Contacts between the two chains:
Residue N77 in the second protein interacts with residue S8 in the first protein (closest heavy-atom distance 3.3 Å).
Residue E76 in the second protein interacts with residue S8 in the first protein (closest heavy-atom distance 4.1 Å).
Residue M45 in the second protein is in contact with residue S2 in the first protein (closest heavy-atom distance 4.3 Å).
Residue Y99 in the second protein contacts residue S2 in the first protein (closest heavy-atom distance 3.4 Å).
Residue Y159 in the second protein contacts residue S2 in the first protein (closest heavy-atom distance 3.5 Å).
Residue L156 in the second protein contacts residue V5 in the first protein (closest heavy-atom distance 3.8 Å).
Residue M5 in the second protein interacts with residue L1 in the first protein (closest heavy-atom distance 3.8 Å).
Residue L163 in the second protein contacts residue L1 in the first protein (closest heavy-atom distance 4.2 Å).
Residue Y159 in the second protein contacts residue P4 in the first protein (closest heavy-atom distance 3.6 Å).
Residue N66 in the second protein interacts with residue S2 in the first protein (closest heavy-atom distance 2.8 Å).
Residue W147 in the second protein contacts residue F9 in the first protein (closest heavy-atom distance 3.9 Å).
Residue N66 in the second protein interacts with residue P4 in the first protein (closest heavy-atom distance 3.4 Å).
Residue Y159 in the second protein is in contact with residue L1 in the first protein (closest heavy-atom distance 2.7 Å).
Residue Y84 in the second protein is in contact with residue F9 in the first protein (closest heavy-atom distance 2.8 Å).
Residue L156 in the second protein is in contact with residue K7 in the first protein (closest heavy-atom distance 3.5 Å).
Residue T73 in the second protein is in contact with residue S8 in the first protein (closest heavy-atom distance 3.9 Å).
Residue V152 in the second protein is in contact with residue K7 in the first protein (closest heavy-atom distance 3.7 Å).
Residue Y7 in the second protein interacts with residue L1 in the first protein (closest heavy-atom distance 2.9 Å).
Residue N66 in the second protein interacts with residue S3 in the first protein (closest heavy-atom distance 3.1 Å).
Residue T143 in the second protein contacts residue F9 in the first protein (closest heavy-atom distance 2.9 Å).
Residue Y74 in the second protein interacts with residue F9 in the first protein (closest heavy-atom distance 4.0 Å).
Residue S70 in the second protein interacts with residue S3 in the first protein (closest heavy-atom distance 4.7 Å).
Residue M67 in the second protein interacts with residue S2 in the first protein (closest heavy-atom distance 3.4 Å).
Residue L163 in the second protein is in contact with residue P4 in the first protein (closest heavy-atom distance 4.5 Å).
Residue F33 in the second protein contacts residue L1 in the first protein (closest heavy-atom distance 4.4 Å).
Residue I142 in the second protein contacts residue F9 in the first protein (closest heavy-atom distance 4.6 Å).
Residue Y7 in the second protein is in contact with residue S2 in the first protein (closest heavy-atom distance 3.2 Å).
Residue Y59 in the second protein is in contact with residue L1 in the first protein (closest heavy-atom distance 3.7 Å).
Residue Y171 in the second protein contacts residue L1 in the first protein (closest heavy-atom distance 2.6 Å).
Residue L156 in the second protein contacts residue S3 in the first protein (closest heavy-atom distance 3.9 Å).
Residue N80 in the second protein interacts with residue F9 in the first protein (closest heavy-atom distance 3.2 Å).
Residue N77 in the second protein interacts with residue F9 in the first protein (closest heavy-atom distance 2.7 Å).
Residue V152 in the second protein interacts with residue V5 in the first protein (closest heavy-atom distance 4.2 Å).
Residue W167 in the second protein contacts residue L1 in the first protein (closest heavy-atom distance 3.6 Å).
Residue Y159 in the second protein is in contact with residue V5 in the first protein (closest heavy-atom distance 4.5 Å).
Residue E63 in the second protein interacts with residue S2 in the first protein (closest heavy-atom distance 3.0 Å).
Residue E63 in the second protein interacts with residue L1 in the first protein (closest heavy-atom distance 3.3 Å).
Residue W133 in the second protein contacts residue K7 in the first protein (closest heavy-atom distance 3.9 Å).
Residue K146 in the second protein is in contact with residue S8 in the first protein (closest heavy-atom distance 4.5 Å).
Residue D114 in the second protein interacts with residue K7 in the first protein (closest heavy-atom distance 2.6 Å).
Residue W147 in the second protein interacts with residue S8 in the first protein (closest heavy-atom distance 2.9 Å).
Residue Y99 in the second protein is in contact with residue S3 in the first protein (closest heavy-atom distance 2.8 Å).
Residue Y74 in the second protein is in contact with residue K7 in the first protein (closest heavy-atom distance 3.5 Å).
Residue Y9 in the second protein is in contact with residue S3 in the first protein (closest heavy-atom distance 4.3 Å).
Residue Y159 in the second protein contacts residue S3 in the first protein (closest heavy-atom distance 3.6 Å).
Residue K146 in the second protein contacts residue F9 in the first protein (closest heavy-atom distance 3.0 Å).
Residue N77 in the second protein interacts with residue K7 in the first protein (closest heavy-atom distance 2.8 Å).
Residue A81 in the second protein is in contact with residue F9 in the first protein (closest heavy-atom distance 4.5 Å).
Residue Q155 in the second protein interacts with residue V5 in the first protein (closest heavy-atom distance 3.7 Å).
Residue W147 in the second protein interacts with residue K7 in the first protein (closest heavy-atom distance 3.4 Å).
Residue S116 in the second protein interacts with residue F9 in the first protein (closest heavy-atom distance 4.2 Å).
Residue T73 in the second protein contacts residue T6 in the first protein (closest heavy-atom distance 3.7 Å).
Residue V152 in the second protein is in contact with residue T6 in the first protein (closest heavy-atom distance 4.4 Å).
Residue Y123 in the second protein contacts residue F9 in the first protein (closest heavy-atom distance 3.5 Å).
Residue I95 in the second protein contacts residue F9 in the first protein (closest heavy-atom distance 3.7 Å).
Residue T73 in the second protein interacts with residue K7 in the first protein (closest heavy-atom distance 3.6 Å).
Residue T143 in the second protein is in contact with residue S8 in the first protein (closest heavy-atom distance 4.6 Å).
Residue S116 in the second protein is in contact with residue K7 in the first protein (closest heavy-atom distance 4.4 Å).
Residue Y9 in the second protein interacts with residue S2 in the first protein (closest heavy-atom distance 3.9 Å).

This data describes a binding interaction between two proteins.

Sequence of the first protein:
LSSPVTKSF

Sequence of the second protein:
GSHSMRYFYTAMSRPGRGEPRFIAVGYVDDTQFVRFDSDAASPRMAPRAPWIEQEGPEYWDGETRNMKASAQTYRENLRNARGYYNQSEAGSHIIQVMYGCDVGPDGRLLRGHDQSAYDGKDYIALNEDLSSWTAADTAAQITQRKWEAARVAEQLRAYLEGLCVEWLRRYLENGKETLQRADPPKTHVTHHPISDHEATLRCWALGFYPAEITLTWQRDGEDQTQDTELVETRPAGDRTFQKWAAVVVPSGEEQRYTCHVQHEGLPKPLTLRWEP